Residue-level contacts at the interface:
Residue S127 in the first protein contacts residue L128 in the second protein (closest heavy-atom distance 3.0 Å).
Residue S123 in the first protein contacts residue K124 in the second protein (closest heavy-atom distance 3.3 Å).
Residue I81 in the first protein is in contact with residue Q79 in the second protein (closest heavy-atom distance 3.2 Å).
Residue N82 in the first protein contacts residue I81 in the second protein (closest heavy-atom distance 3.3 Å).
Residue S119 in the first protein interacts with residue N89 in the second protein (closest heavy-atom distance 2.9 Å).
Residue S119 in the first protein is in contact with residue S119 in the second protein (closest heavy-atom distance 2.9 Å).
Residue D86 in the first protein interacts with residue D86 in the second protein (closest heavy-atom distance 2.6 Å).
Residue K124 in the first protein is in contact with residue K124 in the second protein (closest heavy-atom distance 3.1 Å).
Residue H102 in the first protein is in contact with residue H102 in the second protein (closest heavy-atom distance 2.8 Å).
Residue D98 in the first protein interacts with residue D98 in the second protein (closest heavy-atom distance 3.0 Å).
Residue S123 in the first protein interacts with residue T122 in the second protein (closest heavy-atom distance 2.9 Å).
Residue V109 in the first protein interacts with residue S108 in the second protein (closest heavy-atom distance 3.0 Å).
Residue D117 in the first protein contacts residue D117 in the second protein (closest heavy-atom distance 3.2 Å).
Residue Y113 in the first protein interacts with residue Y113 in the second protein (closest heavy-atom distance 3.2 Å).
Residue D117 in the first protein is in contact with residue Q91 in the second protein (closest heavy-atom distance 2.6 Å).
Residue D117 in the first protein contacts residue V116 in the second protein (closest heavy-atom distance 3.0 Å).
Residue K77 in the first protein interacts with residue K77 in the second protein (closest heavy-atom distance 3.3 Å).
Residue G107 in the first protein contacts residue S108 in the second protein (closest heavy-atom distance 3.0 Å).
Residue V121 in the first protein interacts with residue K120 in the second protein (closest heavy-atom distance 3.2 Å).
Residue G106 in the first protein interacts with residue G107 in the second protein (closest heavy-atom distance 3.2 Å).
Residue S88 in the first protein contacts residue L87 in the second protein (closest heavy-atom distance 3.2 Å).
Residue Q91 in the first protein interacts with residue S92 in the second protein (closest heavy-atom distance 3.3 Å).
Residue I111 in the first protein is in contact with residue V112 in the second protein (closest heavy-atom distance 3.2 Å).
Residue G95 in the first protein contacts residue C94 in the second protein (closest heavy-atom distance 3.2 Å).
Residue V112 in the first protein interacts with residue V112 in the second protein (closest heavy-atom distance 3.1 Å).
Residue N99 in the first protein is in contact with residue N99 in the second protein (closest heavy-atom distance 2.8 Å).
Residue Q110 in the first protein interacts with residue Q110 in the second protein (closest heavy-atom distance 3.2 Å).
Residue G126 in the first protein is in contact with residue C125 in the second protein (closest heavy-atom distance 2.9 Å).
Residue G105 in the first protein interacts with residue P104 in the second protein (closest heavy-atom distance 2.8 Å).
Residue K101 in the first protein is in contact with residue H102 in the second protein (closest heavy-atom distance 2.8 Å).
Residue Q79 in the first protein interacts with residue Q79 in the second protein (closest heavy-atom distance 3.0 Å).
Residue V121 in the first protein is in contact with residue T122 in the second protein (closest heavy-atom distance 3.0 Å).
Residue I81 in the first protein interacts with residue I81 in the second protein (closest heavy-atom distance 2.8 Å).
Residue N82 in the first protein interacts with residue N82 in the second protein (closest heavy-atom distance 3.0 Å).
Residue K93 in the first protein interacts with residue C94 in the second protein (closest heavy-atom distance 2.9 Å).
Residue Q91 in the first protein contacts residue V90 in the second protein (closest heavy-atom distance 3.2 Å).
Residue I81 in the first protein interacts with residue I80 in the second protein (closest heavy-atom distance 2.5 Å).
Residue K120 in the first protein is in contact with residue K120 in the second protein (closest heavy-atom distance 3.2 Å).
Residue S88 in the first protein contacts residue S88 in the second protein (closest heavy-atom distance 2.9 Å).
Residue N82 in the first protein is in contact with residue I80 in the second protein (closest heavy-atom distance 2.5 Å).
Residue S96 in the first protein is in contact with residue G95 in the second protein (closest heavy-atom distance 2.5 Å).
Residue K83 in the first protein contacts residue N82 in the second protein (closest heavy-atom distance 3.1 Å).
Residue D98 in the first protein contacts residue K97 in the second protein (closest heavy-atom distance 2.5 Å).
Residue I111 in the first protein interacts with residue Q110 in the second protein (closest heavy-atom distance 3.1 Å).
Residue K93 in the first protein is in contact with residue S92 in the second protein (closest heavy-atom distance 2.8 Å).
Residue K120 in the first protein is in contact with residue T122 in the second protein (closest heavy-atom distance 2.8 Å).
Residue V103 in the first protein contacts residue V103 in the second protein (closest heavy-atom distance 2.8 Å).
Residue S88 in the first protein interacts with residue N89 in the second protein (closest heavy-atom distance 3.0 Å).
Residue K114 in the first protein interacts with residue K114 in the second protein (closest heavy-atom distance 3.2 Å).
Residue V109 in the first protein interacts with residue Q110 in the second protein (closest heavy-atom distance 3.1 Å).
Residue P115 in the first protein interacts with residue Q91 in the second protein (closest heavy-atom distance 3.0 Å).
Residue S96 in the first protein contacts residue K97 in the second protein (closest heavy-atom distance 3.0 Å).
Residue K101 in the first protein is in contact with residue I100 in the second protein (closest heavy-atom distance 2.9 Å).
Residue D86 in the first protein is in contact with residue V90 in the second protein (closest heavy-atom distance 3.0 Å).
Residue K84 in the first protein is in contact with residue S92 in the second protein (closest heavy-atom distance 3.0 Å).
Residue D117 in the first protein contacts residue L118 in the second protein (closest heavy-atom distance 3.2 Å).
Residue N89 in the first protein interacts with residue N89 in the second protein (closest heavy-atom distance 3.1 Å).
Residue L118 in the first protein is in contact with residue L118 in the second protein (closest heavy-atom distance 3.2 Å).
Residue V90 in the first protein interacts with residue V90 in the second protein (closest heavy-atom distance 3.0 Å).
Residue D98 in the first protein interacts with residue N99 in the second protein (closest heavy-atom distance 2.6 Å).

These two protein chains interact to form a complex.

Sequence of the first protein:
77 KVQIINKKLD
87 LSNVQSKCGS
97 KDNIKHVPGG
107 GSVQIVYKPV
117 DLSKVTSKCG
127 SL

Sequence of the second protein:
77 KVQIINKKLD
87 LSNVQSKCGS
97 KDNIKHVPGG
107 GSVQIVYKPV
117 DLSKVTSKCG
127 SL